These two protein chains interact to form a complex.

Sequence of chain A:
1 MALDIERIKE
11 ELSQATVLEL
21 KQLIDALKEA

Sequence of chain B:
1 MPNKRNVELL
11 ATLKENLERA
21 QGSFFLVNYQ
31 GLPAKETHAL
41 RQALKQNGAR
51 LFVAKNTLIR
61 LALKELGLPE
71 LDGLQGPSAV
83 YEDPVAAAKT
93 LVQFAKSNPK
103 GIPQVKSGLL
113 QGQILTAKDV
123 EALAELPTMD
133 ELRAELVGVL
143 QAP

Interface contacts:
Residue A136 in chain B contacts residue E29 in chain A (closest heavy-atom distance 3.9 Å).
Residue Q115 in chain B interacts with residue L3 in chain A (closest heavy-atom distance 4.5 Å).
Residue V139 in chain B is in contact with residue K21 in chain A (closest heavy-atom distance 4.0 Å).
Residue V139 in chain B is in contact with residue A26 in chain A (closest heavy-atom distance 4.9 Å).
Residue V139 in chain B contacts residue Q22 in chain A (closest heavy-atom distance 3.1 Å).
Residue G140 in chain B interacts with residue Q22 in chain A (closest heavy-atom distance 3.6 Å).